Sequence of the second protein:
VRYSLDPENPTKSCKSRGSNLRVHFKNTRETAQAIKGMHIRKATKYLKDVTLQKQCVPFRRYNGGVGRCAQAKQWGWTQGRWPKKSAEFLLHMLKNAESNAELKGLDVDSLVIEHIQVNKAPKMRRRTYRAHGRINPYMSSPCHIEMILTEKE

The following describes two proteins that form a bound complex.

Interface contacts:
Residue I135 in the second protein is in contact with residue L2 in the first protein (closest heavy-atom distance 4.3 Å).
Residue H132 in the second protein interacts with residue L11 in the first protein (closest heavy-atom distance 4.2 Å).
Residue R134 in the second protein contacts residue I7 in the first protein (closest heavy-atom distance 4.7 Å).
Residue R127 in the second protein is in contact with residue G1 in the first protein (closest heavy-atom distance 4.0 Å).
Residue R127 in the second protein is in contact with residue L2 in the first protein (closest heavy-atom distance 4.6 Å).
Residue I135 in the second protein is in contact with residue G1 in the first protein (closest heavy-atom distance 4.7 Å).
Residue G133 in the second protein interacts with residue I7 in the first protein (closest heavy-atom distance 2.9 Å).
Residue H132 in the second protein is in contact with residue I7 in the first protein (closest heavy-atom distance 2.9 Å).

Sequence of the first protein:
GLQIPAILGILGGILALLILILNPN